Contacts between the two chains:
Residue H92 in protein 2 is in contact with residue A31 in protein 1 (closest heavy-atom distance 3.8 Å).
Residue F93 in protein 2 interacts with residue L27 in protein 1 (closest heavy-atom distance 3.2 Å).
Residue H92 in protein 2 is in contact with residue D28 in protein 1 (closest heavy-atom distance 2.6 Å).
Residue L91 in protein 2 is in contact with residue D28 in protein 1 (closest heavy-atom distance 3.0 Å).
Residue Y94 in protein 2 is in contact with residue D28 in protein 1 (closest heavy-atom distance 3.6 Å).
Residue F93 in protein 2 contacts residue D28 in protein 1 (closest heavy-atom distance 4.0 Å).
Residue H92 in protein 2 interacts with residue E26 in protein 1 (closest heavy-atom distance 4.6 Å).
Residue F93 in protein 2 interacts with residue E26 in protein 1 (closest heavy-atom distance 3.4 Å).
Residue Y94 in protein 2 interacts with residue K29 in protein 1 (closest heavy-atom distance 3.7 Å).
Residue H92 in protein 2 interacts with residue L27 in protein 1 (closest heavy-atom distance 3.6 Å).
Residue Y94 in protein 2 contacts residue L27 in protein 1 (closest heavy-atom distance 3.8 Å).
Residue Y94 in protein 2 contacts residue E26 in protein 1 (closest heavy-atom distance 3.3 Å).
Residue H96 in protein 2 contacts residue D28 in protein 1 (closest heavy-atom distance 3.1 Å).

Sequence of protein 1:
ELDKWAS

Sequence of protein 2:
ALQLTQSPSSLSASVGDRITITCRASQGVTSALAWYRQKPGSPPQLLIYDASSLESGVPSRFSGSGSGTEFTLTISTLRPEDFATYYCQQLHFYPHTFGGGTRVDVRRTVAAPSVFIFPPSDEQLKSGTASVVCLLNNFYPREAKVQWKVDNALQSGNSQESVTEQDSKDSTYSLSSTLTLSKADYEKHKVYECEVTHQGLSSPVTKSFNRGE

This data describes a binding interaction between two proteins.